Contacts between the two chains:
Residue Q205 in protein 1 interacts with residue K34 in protein 2 (closest heavy-atom distance 3.5 Å).
Residue N225 in protein 1 is in contact with residue K34 in protein 2 (closest heavy-atom distance 3.4 Å).
Residue S50 in protein 1 contacts residue N32 in protein 2 (closest heavy-atom distance 3.2 Å).
Residue A13 in protein 1 is in contact with residue N193 in protein 2 (closest heavy-atom distance 3.5 Å).
Residue G220 in protein 1 is in contact with residue N29 in protein 2 (closest heavy-atom distance 3.4 Å).
Residue N225 in protein 1 contacts residue D37 in protein 2 (closest heavy-atom distance 3.2 Å).
Residue L209 in protein 1 interacts with residue D37 in protein 2 (closest heavy-atom distance 2.8 Å).
Residue N3 in protein 1 is in contact with residue A203 in protein 2 (closest heavy-atom distance 3.2 Å).
Residue T11 in protein 1 interacts with residue N29 in protein 2 (closest heavy-atom distance 3.0 Å).
Residue K8 in protein 1 contacts residue F199 in protein 2 (closest heavy-atom distance 2.8 Å).
Residue D4 in protein 1 is in contact with residue E202 in protein 2 (closest heavy-atom distance 3.3 Å).
Residue F12 in protein 1 contacts residue L30 in protein 2 (closest heavy-atom distance 3.4 Å).
Residue F12 in protein 1 interacts with residue I195 in protein 2 (closest heavy-atom distance 2.9 Å).
Residue N225 in protein 1 interacts with residue N32 in protein 2 (closest heavy-atom distance 2.6 Å).
Residue F2 in protein 1 is in contact with residue Q205 in protein 2 (closest heavy-atom distance 3.2 Å).
Residue D4 in protein 1 interacts with residue D18 in protein 2 (closest heavy-atom distance 3.5 Å).
Residue A13 in protein 1 contacts residue S31 in protein 2 (closest heavy-atom distance 3.3 Å).
Residue S14 in protein 1 is in contact with residue L33 in protein 2 (closest heavy-atom distance 3.0 Å).
Residue L17 in protein 1 contacts residue Q191 in protein 2 (closest heavy-atom distance 3.5 Å).
Residue L209 in protein 1 contacts residue K38 in protein 2 (closest heavy-atom distance 3.2 Å).
Residue F12 in protein 1 interacts with residue L39 in protein 2 (closest heavy-atom distance 3.4 Å).
Residue Y221 in protein 1 contacts residue N32 in protein 2 (closest heavy-atom distance 2.9 Å).
Residue A10 in protein 1 contacts residue L197 in protein 2 (closest heavy-atom distance 2.5 Å).
Residue L209 in protein 1 contacts residue K34 in protein 2 (closest heavy-atom distance 3.5 Å).
Residue G220 in protein 1 interacts with residue S31 in protein 2 (closest heavy-atom distance 3.1 Å).
Residue A13 in protein 1 interacts with residue N32 in protein 2 (closest heavy-atom distance 3.5 Å).
Residue D4 in protein 1 contacts residue A203 in protein 2 (closest heavy-atom distance 3.2 Å).
Residue S7 in protein 1 interacts with residue F199 in protein 2 (closest heavy-atom distance 3.2 Å).
Residue N207 in protein 1 interacts with residue K34 in protein 2 (closest heavy-atom distance 2.4 Å).
Residue A13 in protein 1 contacts residue L33 in protein 2 (closest heavy-atom distance 2.9 Å).
Residue T11 in protein 1 contacts residue I195 in protein 2 (closest heavy-atom distance 3.3 Å).
Residue V222 in protein 1 contacts residue S31 in protein 2 (closest heavy-atom distance 3.1 Å).
Residue E202 in protein 1 contacts residue K179 in protein 2 (closest heavy-atom distance 3.2 Å).
Residue D9 in protein 1 interacts with residue K196 in protein 2 (closest heavy-atom distance 3.0 Å).
Residue D9 in protein 1 interacts with residue Q198 in protein 2 (closest heavy-atom distance 2.7 Å).
Residue I211 in protein 1 is in contact with residue K38 in protein 2 (closest heavy-atom distance 3.2 Å).
Residue S14 in protein 1 is in contact with residue G192 in protein 2 (closest heavy-atom distance 3.2 Å).
Residue K6 in protein 1 is in contact with residue L19 in protein 2 (closest heavy-atom distance 3.2 Å).
Residue S14 in protein 1 is in contact with residue N193 in protein 2 (closest heavy-atom distance 3.2 Å).
Residue S14 in protein 1 contacts residue Y190 in protein 2 (closest heavy-atom distance 3.5 Å).
Residue F2 in protein 1 is in contact with residue L17 in protein 2 (closest heavy-atom distance 3.4 Å).
Residue N3 in protein 1 contacts residue E202 in protein 2 (closest heavy-atom distance 2.9 Å).
Residue G15 in protein 1 contacts residue L33 in protein 2 (closest heavy-atom distance 3.0 Å).
Residue G208 in protein 1 contacts residue G36 in protein 2 (closest heavy-atom distance 3.3 Å).
Residue T11 in protein 1 interacts with residue L30 in protein 2 (closest heavy-atom distance 3.0 Å).
Residue K6 in protein 1 is in contact with residue S200 in protein 2 (closest heavy-atom distance 3.3 Å).
Residue K8 in protein 1 contacts residue A21 in protein 2 (closest heavy-atom distance 3.1 Å).
Residue V222 in protein 1 is in contact with residue N32 in protein 2 (closest heavy-atom distance 3.5 Å).
Residue K8 in protein 1 is in contact with residue Q198 in protein 2 (closest heavy-atom distance 2.9 Å).
Residue K6 in protein 1 interacts with residue F201 in protein 2 (closest heavy-atom distance 2.5 Å).
Residue K8 in protein 1 contacts residue E23 in protein 2 (closest heavy-atom distance 3.5 Å).
Residue G208 in protein 1 is in contact with residue K34 in protein 2 (closest heavy-atom distance 3.5 Å).
Residue F2 in protein 1 is in contact with residue G15 in protein 2 (closest heavy-atom distance 3.4 Å).
Residue D4 in protein 1 is in contact with residue L19 in protein 2 (closest heavy-atom distance 3.0 Å).
Residue A10 in protein 1 is in contact with residue K196 in protein 2 (closest heavy-atom distance 3.4 Å).
Residue F12 in protein 1 contacts residue S194 in protein 2 (closest heavy-atom distance 3.1 Å).
Residue A13 in protein 1 is in contact with residue L30 in protein 2 (closest heavy-atom distance 3.3 Å).
Residue T216 in protein 1 interacts with residue S27 in protein 2 (closest heavy-atom distance 3.3 Å).
Residue I5 in protein 1 contacts residue F201 in protein 2 (closest heavy-atom distance 3.5 Å).
Residue A1 in protein 1 interacts with residue Q205 in protein 2 (closest heavy-atom distance 2.8 Å).

Sequence of protein 2:
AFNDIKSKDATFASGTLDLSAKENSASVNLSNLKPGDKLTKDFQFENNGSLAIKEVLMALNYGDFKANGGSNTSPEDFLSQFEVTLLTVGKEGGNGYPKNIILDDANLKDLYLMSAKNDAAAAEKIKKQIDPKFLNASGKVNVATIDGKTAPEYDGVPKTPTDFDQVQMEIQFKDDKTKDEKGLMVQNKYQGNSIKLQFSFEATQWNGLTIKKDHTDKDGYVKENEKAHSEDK

Sequence of protein 1:
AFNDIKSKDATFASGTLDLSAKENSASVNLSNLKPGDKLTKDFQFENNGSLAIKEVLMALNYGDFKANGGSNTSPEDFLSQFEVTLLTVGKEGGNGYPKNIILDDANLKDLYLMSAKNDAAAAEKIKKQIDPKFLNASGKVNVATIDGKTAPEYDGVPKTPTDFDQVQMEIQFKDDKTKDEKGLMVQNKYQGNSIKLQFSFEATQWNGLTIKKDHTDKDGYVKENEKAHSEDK

The following describes two proteins that form a bound complex.